These two protein chains interact to form a complex.

Interface contacts:
Residue Y160 in chain B interacts with residue T102 in chain A (closest heavy-atom distance 3.6 Å).
Residue Q152 in chain B is in contact with residue D157 in chain A (closest heavy-atom distance 3.2 Å).
Residue Y160 in chain B contacts residue P103 in chain A (closest heavy-atom distance 3.5 Å).
Residue S92 in chain B is in contact with residue V80 in chain A (closest heavy-atom distance 3.0 Å).
Residue F78 in chain B contacts residue S92 in chain A (closest heavy-atom distance 2.6 Å).
Residue S92 in chain B interacts with residue S79 in chain A (closest heavy-atom distance 3.3 Å).
Residue Y160 in chain B contacts residue V101 in chain A (closest heavy-atom distance 3.8 Å).
Residue F167 in chain B contacts residue K39 in chain A (closest heavy-atom distance 2.8 Å).
Residue Y146 in chain B contacts residue P164 in chain A (closest heavy-atom distance 3.6 Å).
Residue L95 in chain B is in contact with residue S79 in chain A (closest heavy-atom distance 3.5 Å).
Residue Y146 in chain B interacts with residue Y160 in chain A (closest heavy-atom distance 3.0 Å).
Residue L163 in chain B contacts residue Y146 in chain A (closest heavy-atom distance 3.7 Å).
Residue Y150 in chain B contacts residue A156 in chain A (closest heavy-atom distance 3.8 Å).
Residue Y88 in chain B contacts residue Y88 in chain A (closest heavy-atom distance 3.5 Å).
Residue S92 in chain B is in contact with residue L109 in chain A (closest heavy-atom distance 3.2 Å).
Residue K39 in chain B contacts residue F167 in chain A (closest heavy-atom distance 2.8 Å).
Residue Y158 in chain B contacts residue L41 in chain A (closest heavy-atom distance 3.6 Å).
Residue P164 in chain B interacts with residue Y146 in chain A (closest heavy-atom distance 3.8 Å).
Residue V101 in chain B is in contact with residue Y158 in chain A (closest heavy-atom distance 3.5 Å).
Residue L109 in chain B is in contact with residue S92 in chain A (closest heavy-atom distance 3.5 Å).
Residue Y160 in chain B is in contact with residue Q83 in chain A (closest heavy-atom distance 3.3 Å).
Residue F167 in chain B interacts with residue R37 in chain A (closest heavy-atom distance 3.6 Å).
Residue D43 in chain B interacts with residue Y158 in chain A (closest heavy-atom distance 3.7 Å).
Residue T102 in chain B interacts with residue Y160 in chain A (closest heavy-atom distance 3.6 Å).
Residue V80 in chain B contacts residue S92 in chain A (closest heavy-atom distance 3.0 Å).
Residue L163 in chain B is in contact with residue V101 in chain A (closest heavy-atom distance 3.7 Å).
Residue I48 in chain B contacts residue L166 in chain A (closest heavy-atom distance 3.7 Å).
Residue Q152 in chain B interacts with residue A156 in chain A (closest heavy-atom distance 3.6 Å).
Residue V101 in chain B interacts with residue Y160 in chain A (closest heavy-atom distance 3.7 Å).
Residue P103 in chain B is in contact with residue Y160 in chain A (closest heavy-atom distance 3.5 Å).
Residue K39 in chain B interacts with residue I170 in chain A (closest heavy-atom distance 2.8 Å).
Residue T44 in chain B interacts with residue Y158 in chain A (closest heavy-atom distance 3.6 Å).
Residue I170 in chain B is in contact with residue K39 in chain A (closest heavy-atom distance 2.8 Å).
Residue S79 in chain B interacts with residue L95 in chain A (closest heavy-atom distance 3.5 Å).
Residue F167 in chain B is in contact with residue I48 in chain A (closest heavy-atom distance 3.8 Å).
Residue Y158 in chain B interacts with residue T44 in chain A (closest heavy-atom distance 3.5 Å).
Residue Y160 in chain B is in contact with residue L145 in chain A (closest heavy-atom distance 3.5 Å).
Residue Y88 in chain B is in contact with residue L95 in chain A (closest heavy-atom distance 3.4 Å).
Residue E50 in chain B is in contact with residue F167 in chain A (closest heavy-atom distance 3.5 Å).
Residue Y150 in chain B is in contact with residue Y158 in chain A (closest heavy-atom distance 3.5 Å).
Residue F167 in chain B is in contact with residue E50 in chain A (closest heavy-atom distance 3.4 Å).
Residue Y158 in chain B contacts residue D43 in chain A (closest heavy-atom distance 3.5 Å).
Residue I170 in chain B is in contact with residue I48 in chain A (closest heavy-atom distance 3.8 Å).
Residue Q152 in chain B interacts with residue R155 in chain A (closest heavy-atom distance 3.0 Å).
Residue S92 in chain B is in contact with residue F78 in chain A (closest heavy-atom distance 2.7 Å).
Residue L41 in chain B contacts residue Y158 in chain A (closest heavy-atom distance 3.4 Å).
Residue L166 in chain B interacts with residue I48 in chain A (closest heavy-atom distance 3.7 Å).
Residue R155 in chain B contacts residue Q152 in chain A (closest heavy-atom distance 3.1 Å).
Residue Y158 in chain B is in contact with residue V101 in chain A (closest heavy-atom distance 3.4 Å).
Residue L145 in chain B interacts with residue Y160 in chain A (closest heavy-atom distance 3.5 Å).
Residue S79 in chain B contacts residue S92 in chain A (closest heavy-atom distance 3.4 Å).
Residue L95 in chain B interacts with residue Y88 in chain A (closest heavy-atom distance 3.4 Å).
Residue R37 in chain B interacts with residue F167 in chain A (closest heavy-atom distance 3.5 Å).
Residue A156 in chain B contacts residue Q152 in chain A (closest heavy-atom distance 3.6 Å).
Residue L163 in chain B contacts residue C148 in chain A (closest heavy-atom distance 3.7 Å).
Residue Q83 in chain B interacts with residue Y160 in chain A (closest heavy-atom distance 3.3 Å).
Residue Y160 in chain B interacts with residue Y146 in chain A (closest heavy-atom distance 3.2 Å).
Residue Y158 in chain B is in contact with residue Y150 in chain A (closest heavy-atom distance 3.5 Å).
Residue I170 in chain B interacts with residue A40 in chain A (closest heavy-atom distance 3.7 Å).
Residue D157 in chain B is in contact with residue Q152 in chain A (closest heavy-atom distance 3.1 Å).

Sequence of chain A:
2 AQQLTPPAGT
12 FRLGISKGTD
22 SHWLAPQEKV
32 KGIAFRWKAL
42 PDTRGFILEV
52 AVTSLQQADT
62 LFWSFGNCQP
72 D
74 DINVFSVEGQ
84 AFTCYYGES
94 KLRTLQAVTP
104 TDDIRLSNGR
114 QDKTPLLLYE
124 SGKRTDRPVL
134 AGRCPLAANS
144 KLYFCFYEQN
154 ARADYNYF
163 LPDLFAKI

Sequence of chain B:
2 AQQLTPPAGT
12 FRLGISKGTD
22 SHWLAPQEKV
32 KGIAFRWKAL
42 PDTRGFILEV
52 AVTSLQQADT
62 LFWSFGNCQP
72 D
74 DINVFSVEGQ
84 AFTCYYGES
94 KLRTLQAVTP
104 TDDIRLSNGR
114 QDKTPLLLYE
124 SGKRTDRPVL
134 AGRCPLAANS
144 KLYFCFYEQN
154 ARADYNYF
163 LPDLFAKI